Sequence of chain B:
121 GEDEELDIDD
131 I

Sequence of chain A:
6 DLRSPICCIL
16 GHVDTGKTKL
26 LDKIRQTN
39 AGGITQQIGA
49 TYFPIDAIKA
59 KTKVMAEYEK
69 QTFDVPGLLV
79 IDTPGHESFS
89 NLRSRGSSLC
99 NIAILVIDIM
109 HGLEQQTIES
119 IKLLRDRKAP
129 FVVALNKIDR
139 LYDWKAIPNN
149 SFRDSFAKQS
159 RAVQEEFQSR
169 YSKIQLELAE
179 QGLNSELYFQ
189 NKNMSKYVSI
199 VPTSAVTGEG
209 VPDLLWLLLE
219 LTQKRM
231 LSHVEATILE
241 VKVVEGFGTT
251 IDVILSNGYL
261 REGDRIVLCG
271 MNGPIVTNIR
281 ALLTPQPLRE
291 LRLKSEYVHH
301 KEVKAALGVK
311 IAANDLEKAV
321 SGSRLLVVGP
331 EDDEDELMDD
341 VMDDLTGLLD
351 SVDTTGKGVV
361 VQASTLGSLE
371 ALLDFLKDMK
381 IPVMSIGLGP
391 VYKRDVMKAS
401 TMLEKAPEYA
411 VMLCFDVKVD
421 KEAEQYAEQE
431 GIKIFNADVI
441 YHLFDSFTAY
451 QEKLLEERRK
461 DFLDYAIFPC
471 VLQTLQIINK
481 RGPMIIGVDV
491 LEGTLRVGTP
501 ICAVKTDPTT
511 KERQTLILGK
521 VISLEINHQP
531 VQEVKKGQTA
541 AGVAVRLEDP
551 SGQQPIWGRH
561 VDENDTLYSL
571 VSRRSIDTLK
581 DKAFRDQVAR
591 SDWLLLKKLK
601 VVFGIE

Contacts between the two chains:
Residue W593 in chain A contacts residue I128 in chain B (closest heavy-atom distance 4.1 Å).
Residue W593 in chain A is in contact with residue L126 in chain B (closest heavy-atom distance 4.5 Å).
Residue R590 in chain A interacts with residue E124 in chain B (closest heavy-atom distance 4.7 Å).
Residue K580 in chain A contacts residue I128 in chain B (closest heavy-atom distance 3.2 Å).
Residue R590 in chain A interacts with residue L126 in chain B (closest heavy-atom distance 5.0 Å).
Residue K580 in chain A is in contact with residue I131 in chain B (closest heavy-atom distance 2.5 Å).
Residue K597 in chain A interacts with residue L126 in chain B (closest heavy-atom distance 4.2 Å).
Residue E606 in chain A is in contact with residue I131 in chain B (closest heavy-atom distance 3.7 Å).
Residue D577 in chain A is in contact with residue I131 in chain B (closest heavy-atom distance 4.4 Å).
Residue F584 in chain A interacts with residue I128 in chain B (closest heavy-atom distance 3.8 Å).
Residue K600 in chain A contacts residue I131 in chain B (closest heavy-atom distance 3.5 Å).
Residue L594 in chain A is in contact with residue D123 in chain B (closest heavy-atom distance 4.1 Å).
Residue R573 in chain A is in contact with residue I131 in chain B (closest heavy-atom distance 2.4 Å).
Residue L594 in chain A interacts with residue L126 in chain B (closest heavy-atom distance 3.3 Å).
Residue I576 in chain A is in contact with residue I131 in chain B (closest heavy-atom distance 4.5 Å).

These two protein chains interact to form a complex.